Contacts between the two chains:
Residue S369 in the first protein interacts with residue G216 in the second protein (closest heavy-atom distance 2.4 Å).
Residue L268 in the first protein is in contact with residue K50 in the second protein (closest heavy-atom distance 3.4 Å).
Residue K370 in the first protein contacts residue A372 in the second protein (closest heavy-atom distance 3.4 Å).
Residue D142 in the first protein interacts with residue S358 in the second protein (closest heavy-atom distance 2.7 Å).
Residue Y338 in the first protein contacts residue N343 in the second protein (closest heavy-atom distance 2.9 Å).
Residue I374 in the first protein contacts residue T378 in the second protein (closest heavy-atom distance 3.5 Å).
Residue H241 in the first protein is in contact with residue Y100 in the second protein (closest heavy-atom distance 2.9 Å).
Residue E243 in the first protein interacts with residue R98 in the second protein (closest heavy-atom distance 2.6 Å).
Residue S369 in the first protein is in contact with residue T219 in the second protein (closest heavy-atom distance 2.6 Å).
Residue E146 in the first protein interacts with residue S358 in the second protein (closest heavy-atom distance 2.3 Å).
Residue A242 in the first protein contacts residue R98 in the second protein (closest heavy-atom distance 2.7 Å).
Residue K341 in the first protein interacts with residue A346 in the second protein (closest heavy-atom distance 3.3 Å).
Residue S369 in the first protein interacts with residue E217 in the second protein (closest heavy-atom distance 3.4 Å).
Residue R209 in the first protein interacts with residue Y100 in the second protein (closest heavy-atom distance 3.3 Å).
Residue M147 in the first protein contacts residue N356 in the second protein (closest heavy-atom distance 3.1 Å).
Residue D239 in the first protein interacts with residue I96 in the second protein (closest heavy-atom distance 3.0 Å).
Residue S373 in the first protein is in contact with residue E217 in the second protein (closest heavy-atom distance 2.8 Å).
Residue L197 in the first protein is in contact with residue R73 in the second protein (closest heavy-atom distance 2.6 Å).
Residue K246 in the first protein is in contact with residue E140 in the second protein (closest heavy-atom distance 2.8 Å).
Residue K300 in the first protein is in contact with residue D78 in the second protein (closest heavy-atom distance 3.5 Å).
Residue K300 in the first protein interacts with residue Q80 in the second protein (closest heavy-atom distance 3.2 Å).
Residue K300 in the first protein contacts residue G77 in the second protein (closest heavy-atom distance 3.3 Å).
Residue N359 in the first protein interacts with residue E243 in the second protein (closest heavy-atom distance 3.3 Å).
Residue A372 in the first protein contacts residue E217 in the second protein (closest heavy-atom distance 2.9 Å).
Residue F204 in the first protein is in contact with residue T69 in the second protein (closest heavy-atom distance 3.6 Å).
Residue D142 in the first protein contacts residue K362 in the second protein (closest heavy-atom distance 2.5 Å).
Residue E199 in the first protein interacts with residue I71 in the second protein (closest heavy-atom distance 2.6 Å).
Residue N137 in the first protein interacts with residue N366 in the second protein (closest heavy-atom distance 3.1 Å).
Residue E365 in the first protein is in contact with residue D247 in the second protein (closest heavy-atom distance 3.5 Å).
Residue A201 in the first protein interacts with residue T69 in the second protein (closest heavy-atom distance 2.0 Å).
Residue I236 in the first protein contacts residue K9 in the second protein (closest heavy-atom distance 3.3 Å).
Residue H241 in the first protein is in contact with residue R98 in the second protein (closest heavy-atom distance 3.1 Å).
Residue E198 in the first protein is in contact with residue I71 in the second protein (closest heavy-atom distance 3.5 Å).
Residue G139 in the first protein contacts residue K362 in the second protein (closest heavy-atom distance 3.3 Å).
Residue F220 in the first protein interacts with residue Y100 in the second protein (closest heavy-atom distance 3.0 Å).
Residue T143 in the first protein interacts with residue S358 in the second protein (closest heavy-atom distance 3.4 Å).
Residue K341 in the first protein interacts with residue S350 in the second protein (closest heavy-atom distance 3.2 Å).
Residue A345 in the first protein contacts residue A345 in the second protein (closest heavy-atom distance 3.6 Å).
Residue E146 in the first protein interacts with residue N356 in the second protein (closest heavy-atom distance 2.7 Å).
Residue R384 in the first protein is in contact with residue D386 in the second protein (closest heavy-atom distance 2.2 Å).
Residue L197 in the first protein contacts residue D72 in the second protein (closest heavy-atom distance 3.4 Å).
Residue R384 in the first protein interacts with residue T385 in the second protein (closest heavy-atom distance 3.5 Å).
Residue E243 in the first protein is in contact with residue G141 in the second protein (closest heavy-atom distance 3.0 Å).
Residue S202 in the first protein interacts with residue R87 in the second protein (closest heavy-atom distance 2.5 Å).
Residue E198 in the first protein interacts with residue D72 in the second protein (closest heavy-atom distance 3.4 Å).
Residue E199 in the first protein contacts residue K50 in the second protein (closest heavy-atom distance 3.3 Å).
Residue H241 in the first protein is in contact with residue D97 in the second protein (closest heavy-atom distance 3.4 Å).
Residue H241 in the first protein is in contact with residue I96 in the second protein (closest heavy-atom distance 3.5 Å).
Residue Y237 in the first protein contacts residue K50 in the second protein (closest heavy-atom distance 3.4 Å).
Residue E146 in the first protein contacts residue L357 in the second protein (closest heavy-atom distance 3.2 Å).
Residue D239 in the first protein interacts with residue D97 in the second protein (closest heavy-atom distance 3.4 Å).
Residue G141 in the first protein contacts residue N359 in the second protein (closest heavy-atom distance 3.0 Å).
Residue L381 in the first protein contacts residue L381 in the second protein (closest heavy-atom distance 3.5 Å).
Residue I374 in the first protein contacts residue A375 in the second protein (closest heavy-atom distance 3.4 Å).
Residue I240 in the first protein contacts residue I96 in the second protein (closest heavy-atom distance 3.5 Å).
Residue D142 in the first protein is in contact with residue N359 in the second protein (closest heavy-atom distance 3.5 Å).
Residue I374 in the first protein contacts residue I374 in the second protein (closest heavy-atom distance 3.5 Å).
Residue D142 in the first protein is in contact with residue N356 in the second protein (closest heavy-atom distance 2.9 Å).
Residue L301 in the first protein is in contact with residue Q80 in the second protein (closest heavy-atom distance 3.4 Å).
Residue S377 in the first protein contacts residue T378 in the second protein (closest heavy-atom distance 3.3 Å).

Sequence of the second protein:
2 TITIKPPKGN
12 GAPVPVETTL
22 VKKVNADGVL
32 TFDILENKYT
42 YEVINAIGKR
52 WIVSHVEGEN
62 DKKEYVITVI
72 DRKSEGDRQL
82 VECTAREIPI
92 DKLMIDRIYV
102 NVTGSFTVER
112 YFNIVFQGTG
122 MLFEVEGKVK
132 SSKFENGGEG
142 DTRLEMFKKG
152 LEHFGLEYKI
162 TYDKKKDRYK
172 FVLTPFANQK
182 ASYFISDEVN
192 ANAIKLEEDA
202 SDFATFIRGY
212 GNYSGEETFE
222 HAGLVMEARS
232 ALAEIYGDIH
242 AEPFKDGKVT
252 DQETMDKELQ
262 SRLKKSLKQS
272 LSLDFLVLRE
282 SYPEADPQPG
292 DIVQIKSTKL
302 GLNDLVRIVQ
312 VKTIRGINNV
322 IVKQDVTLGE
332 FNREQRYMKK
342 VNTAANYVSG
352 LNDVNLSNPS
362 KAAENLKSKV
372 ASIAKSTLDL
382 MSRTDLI

These two protein chains interact to form a complex.

Sequence of the first protein:
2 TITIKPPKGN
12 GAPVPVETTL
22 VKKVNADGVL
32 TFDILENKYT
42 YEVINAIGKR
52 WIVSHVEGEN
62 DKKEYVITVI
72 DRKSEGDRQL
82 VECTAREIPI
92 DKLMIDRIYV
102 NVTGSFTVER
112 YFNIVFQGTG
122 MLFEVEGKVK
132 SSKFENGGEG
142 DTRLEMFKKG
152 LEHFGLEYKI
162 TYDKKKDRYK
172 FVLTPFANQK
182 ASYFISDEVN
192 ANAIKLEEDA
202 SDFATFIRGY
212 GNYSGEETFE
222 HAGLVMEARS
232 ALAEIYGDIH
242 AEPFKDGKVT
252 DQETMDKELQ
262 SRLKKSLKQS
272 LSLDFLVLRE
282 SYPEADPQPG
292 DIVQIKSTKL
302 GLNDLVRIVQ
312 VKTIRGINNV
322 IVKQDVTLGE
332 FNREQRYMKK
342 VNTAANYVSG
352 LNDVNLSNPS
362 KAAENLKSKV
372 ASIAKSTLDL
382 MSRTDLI